These two protein chains interact to form a complex.

Sequence of protein 1:
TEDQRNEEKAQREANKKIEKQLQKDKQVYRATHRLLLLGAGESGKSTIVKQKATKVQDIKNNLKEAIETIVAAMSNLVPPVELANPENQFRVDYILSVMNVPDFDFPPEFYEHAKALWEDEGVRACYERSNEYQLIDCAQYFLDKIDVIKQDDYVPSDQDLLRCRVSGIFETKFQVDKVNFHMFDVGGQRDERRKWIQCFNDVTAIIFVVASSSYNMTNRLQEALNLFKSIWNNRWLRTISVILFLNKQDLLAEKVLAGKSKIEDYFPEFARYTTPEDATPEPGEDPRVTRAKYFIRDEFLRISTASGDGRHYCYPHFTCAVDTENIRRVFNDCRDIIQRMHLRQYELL

Sequence of protein 2:
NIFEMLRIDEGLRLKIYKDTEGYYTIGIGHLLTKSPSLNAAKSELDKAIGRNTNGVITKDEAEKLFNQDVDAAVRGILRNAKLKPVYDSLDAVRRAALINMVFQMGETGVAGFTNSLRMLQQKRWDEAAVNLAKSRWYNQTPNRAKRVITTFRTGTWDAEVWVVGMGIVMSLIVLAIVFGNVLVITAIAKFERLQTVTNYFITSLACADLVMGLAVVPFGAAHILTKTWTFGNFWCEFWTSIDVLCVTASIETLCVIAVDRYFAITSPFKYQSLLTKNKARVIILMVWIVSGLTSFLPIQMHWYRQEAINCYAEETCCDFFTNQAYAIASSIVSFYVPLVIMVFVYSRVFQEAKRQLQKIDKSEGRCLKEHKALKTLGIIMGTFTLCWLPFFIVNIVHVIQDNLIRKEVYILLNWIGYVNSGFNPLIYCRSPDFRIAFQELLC

Interface contacts:
Residue R377 in protein 2 contacts residue R366 in protein 1 (closest heavy-atom distance 4.5 Å).
Residue S292 in protein 2 is in contact with residue A39 in protein 1 (closest heavy-atom distance 3.6 Å).
Residue F288 in protein 2 contacts residue C365 in protein 1 (closest heavy-atom distance 3.9 Å).
Residue F288 in protein 2 is in contact with residue F362 in protein 1 (closest heavy-atom distance 3.3 Å).
Residue R477 in protein 2 interacts with residue E378 in protein 1 (closest heavy-atom distance 4.6 Å).
Residue R388 in protein 2 interacts with residue L332 in protein 1 (closest heavy-atom distance 4.0 Å).
Residue I284 in protein 2 is in contact with residue L379 in protein 1 (closest heavy-atom distance 3.5 Å).
Residue P287 in protein 2 is in contact with residue Q370 in protein 1 (closest heavy-atom distance 3.3 Å).
Residue S385 in protein 2 is in contact with residue L332 in protein 1 (closest heavy-atom distance 3.8 Å).
Residue E374 in protein 2 contacts residue R366 in protein 1 (closest heavy-atom distance 4.5 Å).
Residue A420 in protein 2 interacts with residue L379 in protein 1 (closest heavy-atom distance 3.0 Å).
Residue R388 in protein 2 contacts residue T336 in protein 1 (closest heavy-atom distance 3.5 Å).
Residue R280 in protein 2 is in contact with residue Y377 in protein 1 (closest heavy-atom distance 3.7 Å).
Residue I284 in protein 2 is in contact with residue Q370 in protein 1 (closest heavy-atom distance 2.9 Å).
Residue K289 in protein 2 contacts residue R366 in protein 1 (closest heavy-atom distance 3.6 Å).
Residue Q291 in protein 2 contacts residue H373 in protein 1 (closest heavy-atom distance 3.5 Å).
Residue R377 in protein 2 is in contact with residue Q370 in protein 1 (closest heavy-atom distance 3.9 Å).
Residue R388 in protein 2 interacts with residue R333 in protein 1 (closest heavy-atom distance 3.7 Å).
Residue F288 in protein 2 is in contact with residue H41 in protein 1 (closest heavy-atom distance 3.6 Å).
Residue Q378 in protein 2 interacts with residue L374 in protein 1 (closest heavy-atom distance 3.9 Å).
Residue T423 in protein 2 is in contact with residue E378 in protein 1 (closest heavy-atom distance 3.4 Å).
Residue F288 in protein 2 contacts residue R366 in protein 1 (closest heavy-atom distance 3.2 Å).
Residue L424 in protein 2 is in contact with residue L379 in protein 1 (closest heavy-atom distance 3.6 Å).
Residue T423 in protein 2 is in contact with residue Y377 in protein 1 (closest heavy-atom distance 4.0 Å).
Residue K419 in protein 2 is in contact with residue E378 in protein 1 (closest heavy-atom distance 3.4 Å).
Residue R377 in protein 2 contacts residue D367 in protein 1 (closest heavy-atom distance 4.3 Å).
Residue R388 in protein 2 contacts residue D329 in protein 1 (closest heavy-atom distance 3.9 Å).
Residue Q378 in protein 2 interacts with residue R371 in protein 1 (closest heavy-atom distance 3.4 Å).
Residue E386 in protein 2 is in contact with residue T336 in protein 1 (closest heavy-atom distance 4.5 Å).
Residue T423 in protein 2 interacts with residue L379 in protein 1 (closest heavy-atom distance 3.3 Å).
Residue Q291 in protein 2 is in contact with residue I369 in protein 1 (closest heavy-atom distance 3.9 Å).
Residue I284 in protein 2 contacts residue L374 in protein 1 (closest heavy-atom distance 3.5 Å).
Residue A375 in protein 2 is in contact with residue L379 in protein 1 (closest heavy-atom distance 3.8 Å).
Residue Q291 in protein 2 contacts residue R38 in protein 1 (closest heavy-atom distance 3.8 Å).
Residue A420 in protein 2 is in contact with residue E378 in protein 1 (closest heavy-atom distance 4.4 Å).
Residue A375 in protein 2 contacts residue L374 in protein 1 (closest heavy-atom distance 3.5 Å).
Residue A283 in protein 2 interacts with residue H373 in protein 1 (closest heavy-atom distance 3.2 Å).
Residue I284 in protein 2 is in contact with residue H373 in protein 1 (closest heavy-atom distance 4.1 Å).
Residue I382 in protein 2 interacts with residue R371 in protein 1 (closest heavy-atom distance 3.4 Å).
Residue Q378 in protein 2 interacts with residue D367 in protein 1 (closest heavy-atom distance 3.6 Å).
Residue V371 in protein 2 is in contact with residue L379 in protein 1 (closest heavy-atom distance 3.7 Å).
Residue I382 in protein 2 interacts with residue L380 in protein 1 (closest heavy-atom distance 4.3 Å).
Residue S385 in protein 2 is in contact with residue R328 in protein 1 (closest heavy-atom distance 4.5 Å).
Residue Q378 in protein 2 contacts residue Q370 in protein 1 (closest heavy-atom distance 2.8 Å).
Residue P287 in protein 2 interacts with residue H373 in protein 1 (closest heavy-atom distance 4.3 Å).
Residue E374 in protein 2 contacts residue Q370 in protein 1 (closest heavy-atom distance 3.0 Å).
Residue F288 in protein 2 interacts with residue V203 in protein 1 (closest heavy-atom distance 3.7 Å).
Residue I284 in protein 2 contacts residue Y377 in protein 1 (closest heavy-atom distance 4.2 Å).
Residue T285 in protein 2 contacts residue R366 in protein 1 (closest heavy-atom distance 3.1 Å).
Residue F288 in protein 2 contacts residue I369 in protein 1 (closest heavy-atom distance 4.0 Å).
Residue P287 in protein 2 contacts residue I369 in protein 1 (closest heavy-atom distance 3.4 Å).
Residue K381 in protein 2 contacts residue R371 in protein 1 (closest heavy-atom distance 4.2 Å).
Residue Y290 in protein 2 contacts residue H373 in protein 1 (closest heavy-atom distance 3.9 Å).
Residue P287 in protein 2 interacts with residue R366 in protein 1 (closest heavy-atom distance 4.0 Å).
Residue I382 in protein 2 is in contact with residue Y344 in protein 1 (closest heavy-atom distance 3.4 Å).
Residue K384 in protein 2 contacts residue R328 in protein 1 (closest heavy-atom distance 4.5 Å).
Residue D279 in protein 2 contacts residue Y377 in protein 1 (closest heavy-atom distance 4.4 Å).
Residue K384 in protein 2 interacts with residue D309 in protein 1 (closest heavy-atom distance 3.8 Å).
Residue L379 in protein 2 contacts residue L380 in protein 1 (closest heavy-atom distance 3.5 Å).
Residue K381 in protein 2 is in contact with residue D367 in protein 1 (closest heavy-atom distance 3.1 Å).